Residue-level contacts at the interface:
Residue R943 in chain A is in contact with residue D328 in chain B (closest heavy-atom distance 3.3 Å).
Residue E1188 in chain A contacts residue D390 in chain B (closest heavy-atom distance 3.5 Å).
Residue Y1660 in chain A is in contact with residue L424 in chain B (closest heavy-atom distance 3.2 Å).
Residue H1042 in chain A contacts residue E54 in chain B (closest heavy-atom distance 3.3 Å).
Residue R1662 in chain A is in contact with residue R402 in chain B (closest heavy-atom distance 2.7 Å).
Residue E1103 in chain A contacts residue D337 in chain B (closest heavy-atom distance 3.3 Å).
Residue D1026 in chain A contacts residue R47 in chain B (closest heavy-atom distance 3.2 Å).
Residue S1657 in chain A contacts residue R393 in chain B (closest heavy-atom distance 3.5 Å).
Residue E1645 in chain A contacts residue T426 in chain B (closest heavy-atom distance 3.4 Å).
Residue Y1014 in chain A interacts with residue T112 in chain B (closest heavy-atom distance 3.5 Å).
Residue R1019 in chain A interacts with residue L110 in chain B (closest heavy-atom distance 3.4 Å).
Residue F1653 in chain A contacts residue R393 in chain B (closest heavy-atom distance 2.6 Å).
Residue R994 in chain A is in contact with residue E378 in chain B (closest heavy-atom distance 3.4 Å).
Residue D1078 in chain A interacts with residue K429 in chain B (closest heavy-atom distance 3.5 Å).
Residue R943 in chain A interacts with residue L325 in chain B (closest heavy-atom distance 3.3 Å).
Residue T991 in chain A contacts residue R419 in chain B (closest heavy-atom distance 3.5 Å).
Residue H1080 in chain A interacts with residue K429 in chain B (closest heavy-atom distance 3.1 Å).
Residue R1109 in chain A is in contact with residue R334 in chain B (closest heavy-atom distance 3.3 Å).
Residue L1638 in chain A contacts residue Y432 in chain B (closest heavy-atom distance 3.5 Å).
Residue H1102 in chain A contacts residue E362 in chain B (closest heavy-atom distance 3.0 Å).
Residue Q940 in chain A is in contact with residue R329 in chain B (closest heavy-atom distance 3.5 Å).
Residue R1019 in chain A is in contact with residue K109 in chain B (closest heavy-atom distance 3.4 Å).
Residue R1654 in chain A interacts with residue R393 in chain B (closest heavy-atom distance 2.6 Å).
Residue H1038 in chain A is in contact with residue E54 in chain B (closest heavy-atom distance 3.1 Å).
Residue L1099 in chain A is in contact with residue R341 in chain B (closest heavy-atom distance 3.5 Å).
Residue R1095 in chain A interacts with residue Y432 in chain B (closest heavy-atom distance 3.2 Å).
Residue T1041 in chain A contacts residue D52 in chain B (closest heavy-atom distance 2.8 Å).
Residue R1095 in chain A interacts with residue H435 in chain B (closest heavy-atom distance 3.2 Å).
Residue D1043 in chain A interacts with residue L53 in chain B (closest heavy-atom distance 3.5 Å).
Residue T991 in chain A is in contact with residue N417 in chain B (closest heavy-atom distance 3.3 Å).
Residue D944 in chain A interacts with residue R329 in chain B (closest heavy-atom distance 3.2 Å).
Residue R1019 in chain A contacts residue H108 in chain B (closest heavy-atom distance 3.2 Å).
Residue E1103 in chain A interacts with residue N361 in chain B (closest heavy-atom distance 2.8 Å).
Residue R943 in chain A is in contact with residue P327 in chain B (closest heavy-atom distance 3.4 Å).
Residue S1644 in chain A is in contact with residue P425 in chain B (closest heavy-atom distance 3.2 Å).
Residue S1112 in chain A is in contact with residue H338 in chain B (closest heavy-atom distance 3.5 Å).
Residue E992 in chain A contacts residue N417 in chain B (closest heavy-atom distance 3.4 Å).
Residue D1166 in chain A interacts with residue R334 in chain B (closest heavy-atom distance 3.1 Å).
Residue E1645 in chain A contacts residue K429 in chain B (closest heavy-atom distance 3.4 Å).
Residue S946 in chain A interacts with residue P327 in chain B (closest heavy-atom distance 3.5 Å).
Residue R1019 in chain A interacts with residue K107 in chain B (closest heavy-atom distance 3.0 Å).
Residue A1151 in chain A contacts residue D332 in chain B (closest heavy-atom distance 3.2 Å).
Residue G1637 in chain A interacts with residue Y432 in chain B (closest heavy-atom distance 3.4 Å).
Residue G1387 in chain A is in contact with residue L339 in chain B (closest heavy-atom distance 3.2 Å).
Residue S946 in chain A is in contact with residue L325 in chain B (closest heavy-atom distance 3.5 Å).
Residue E992 in chain A interacts with residue L376 in chain B (closest heavy-atom distance 3.2 Å).
Residue S1634 in chain A interacts with residue Y432 in chain B (closest heavy-atom distance 2.8 Å).
Residue M1650 in chain A contacts residue P425 in chain B (closest heavy-atom distance 3.4 Å).
Residue D1505 in chain A contacts residue R329 in chain B (closest heavy-atom distance 2.9 Å).
Residue S1039 in chain A contacts residue E54 in chain B (closest heavy-atom distance 2.7 Å).
Residue W1661 in chain A contacts residue I415 in chain B (closest heavy-atom distance 3.5 Å).
Residue R1109 in chain A is in contact with residue N361 in chain B (closest heavy-atom distance 3.1 Å).
Residue E1645 in chain A interacts with residue P425 in chain B (closest heavy-atom distance 3.5 Å).
Residue M1016 in chain A is in contact with residue L110 in chain B (closest heavy-atom distance 3.5 Å).
Residue W1661 in chain A interacts with residue L396 in chain B (closest heavy-atom distance 3.3 Å).
Residue W1661 in chain A contacts residue V422 in chain B (closest heavy-atom distance 3.2 Å).
Residue D1386 in chain A interacts with residue H338 in chain B (closest heavy-atom distance 3.3 Å).
Residue S1657 in chain A interacts with residue R394 in chain B (closest heavy-atom distance 2.8 Å).
Residue R943 in chain A interacts with residue M326 in chain B (closest heavy-atom distance 3.1 Å).
Residue E1103 in chain A interacts with residue P336 in chain B (closest heavy-atom distance 3.3 Å).

Sequence of chain B:
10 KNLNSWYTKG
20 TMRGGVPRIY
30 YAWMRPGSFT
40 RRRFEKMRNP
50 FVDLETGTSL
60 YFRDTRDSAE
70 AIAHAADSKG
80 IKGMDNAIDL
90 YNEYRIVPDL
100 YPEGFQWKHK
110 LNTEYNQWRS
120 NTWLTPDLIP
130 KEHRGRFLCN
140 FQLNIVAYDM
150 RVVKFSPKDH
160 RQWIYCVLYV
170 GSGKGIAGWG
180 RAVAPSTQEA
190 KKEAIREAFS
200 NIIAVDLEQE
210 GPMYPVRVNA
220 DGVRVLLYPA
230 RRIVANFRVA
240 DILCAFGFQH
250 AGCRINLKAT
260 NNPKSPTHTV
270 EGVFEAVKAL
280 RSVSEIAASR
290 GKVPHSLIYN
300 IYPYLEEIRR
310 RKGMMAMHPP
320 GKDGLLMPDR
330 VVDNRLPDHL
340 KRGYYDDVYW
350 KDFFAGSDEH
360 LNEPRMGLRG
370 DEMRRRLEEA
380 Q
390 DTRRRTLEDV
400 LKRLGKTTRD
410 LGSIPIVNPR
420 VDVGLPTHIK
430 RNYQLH

These two protein chains interact to form a complex.

Sequence of chain A:
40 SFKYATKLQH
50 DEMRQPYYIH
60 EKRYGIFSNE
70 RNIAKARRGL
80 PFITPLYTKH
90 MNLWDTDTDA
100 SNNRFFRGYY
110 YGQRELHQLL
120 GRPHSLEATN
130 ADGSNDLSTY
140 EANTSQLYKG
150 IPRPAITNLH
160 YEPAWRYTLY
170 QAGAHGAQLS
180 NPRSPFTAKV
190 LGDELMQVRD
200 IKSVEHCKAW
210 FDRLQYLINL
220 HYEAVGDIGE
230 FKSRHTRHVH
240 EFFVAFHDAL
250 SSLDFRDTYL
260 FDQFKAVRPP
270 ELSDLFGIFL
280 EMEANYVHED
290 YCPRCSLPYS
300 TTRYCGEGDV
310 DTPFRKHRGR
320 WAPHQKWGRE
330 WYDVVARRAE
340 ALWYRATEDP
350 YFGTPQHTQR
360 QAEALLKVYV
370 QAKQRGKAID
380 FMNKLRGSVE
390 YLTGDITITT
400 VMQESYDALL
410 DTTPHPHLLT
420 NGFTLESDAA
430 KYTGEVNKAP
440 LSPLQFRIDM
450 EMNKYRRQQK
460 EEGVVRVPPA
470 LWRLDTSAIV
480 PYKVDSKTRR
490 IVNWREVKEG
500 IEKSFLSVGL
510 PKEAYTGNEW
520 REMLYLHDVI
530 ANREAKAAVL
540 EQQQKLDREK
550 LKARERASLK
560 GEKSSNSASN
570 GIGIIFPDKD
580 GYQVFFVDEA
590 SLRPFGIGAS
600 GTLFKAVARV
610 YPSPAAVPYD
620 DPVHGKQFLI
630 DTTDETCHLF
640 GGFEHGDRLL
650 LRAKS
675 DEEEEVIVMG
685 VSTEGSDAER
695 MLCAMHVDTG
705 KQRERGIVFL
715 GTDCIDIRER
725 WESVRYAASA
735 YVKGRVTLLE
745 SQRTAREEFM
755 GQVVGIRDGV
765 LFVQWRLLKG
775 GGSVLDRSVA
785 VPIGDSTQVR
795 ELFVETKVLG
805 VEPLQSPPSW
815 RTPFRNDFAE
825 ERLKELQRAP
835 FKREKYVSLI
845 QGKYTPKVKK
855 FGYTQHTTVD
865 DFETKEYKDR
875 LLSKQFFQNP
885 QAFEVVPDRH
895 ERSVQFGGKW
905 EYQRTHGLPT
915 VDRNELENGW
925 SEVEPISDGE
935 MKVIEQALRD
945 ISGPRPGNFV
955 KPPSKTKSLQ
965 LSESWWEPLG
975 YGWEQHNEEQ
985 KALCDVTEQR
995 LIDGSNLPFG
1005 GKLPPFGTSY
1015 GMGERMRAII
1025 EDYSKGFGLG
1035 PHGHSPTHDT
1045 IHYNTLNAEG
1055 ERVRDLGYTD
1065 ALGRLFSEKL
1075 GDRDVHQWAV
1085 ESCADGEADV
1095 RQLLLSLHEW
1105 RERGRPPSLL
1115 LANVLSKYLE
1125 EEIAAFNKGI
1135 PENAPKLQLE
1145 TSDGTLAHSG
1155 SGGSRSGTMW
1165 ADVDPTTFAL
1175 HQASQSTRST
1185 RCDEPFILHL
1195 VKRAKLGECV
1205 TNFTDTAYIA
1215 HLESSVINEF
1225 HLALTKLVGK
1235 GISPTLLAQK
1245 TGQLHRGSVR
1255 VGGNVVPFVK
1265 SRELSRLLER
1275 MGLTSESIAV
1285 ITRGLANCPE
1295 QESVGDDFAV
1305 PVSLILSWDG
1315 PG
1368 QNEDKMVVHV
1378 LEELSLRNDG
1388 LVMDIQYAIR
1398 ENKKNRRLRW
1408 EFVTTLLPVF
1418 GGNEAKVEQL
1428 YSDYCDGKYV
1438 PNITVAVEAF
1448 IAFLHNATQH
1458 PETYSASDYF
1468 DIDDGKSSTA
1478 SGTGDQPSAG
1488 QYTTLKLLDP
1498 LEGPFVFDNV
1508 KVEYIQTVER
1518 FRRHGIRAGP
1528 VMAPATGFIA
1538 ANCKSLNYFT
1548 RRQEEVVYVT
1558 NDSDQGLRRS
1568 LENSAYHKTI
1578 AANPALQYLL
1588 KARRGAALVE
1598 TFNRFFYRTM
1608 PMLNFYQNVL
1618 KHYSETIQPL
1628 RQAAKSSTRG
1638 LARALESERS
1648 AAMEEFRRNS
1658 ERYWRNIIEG